Sequence of the second protein:
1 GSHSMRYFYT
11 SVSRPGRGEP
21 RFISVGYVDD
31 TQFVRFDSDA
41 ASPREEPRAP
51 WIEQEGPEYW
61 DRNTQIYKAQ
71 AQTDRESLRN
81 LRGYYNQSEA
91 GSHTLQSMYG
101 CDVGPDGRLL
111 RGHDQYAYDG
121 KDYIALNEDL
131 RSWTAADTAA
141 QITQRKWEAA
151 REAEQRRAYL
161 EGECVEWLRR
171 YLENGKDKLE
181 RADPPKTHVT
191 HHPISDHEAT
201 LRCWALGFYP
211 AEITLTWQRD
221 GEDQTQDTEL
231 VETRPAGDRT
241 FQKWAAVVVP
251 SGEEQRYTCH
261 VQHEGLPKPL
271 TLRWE

These two protein chains interact to form a complex.

Sequence of the first protein:
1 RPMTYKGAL

Interface contacts:
Residue Q70 in the second protein contacts residue K6 in the first protein (closest heavy-atom distance 3.5 Å).
Residue Y116 in the second protein interacts with residue K6 in the first protein (closest heavy-atom distance 3.2 Å).
Residue I66 in the second protein is in contact with residue M3 in the first protein (closest heavy-atom distance 3.6 Å).
Residue L95 in the second protein is in contact with residue L9 in the first protein (closest heavy-atom distance 3.9 Å).
Residue Y84 in the second protein interacts with residue L9 in the first protein (closest heavy-atom distance 3.1 Å).
Residue W147 in the second protein contacts residue L9 in the first protein (closest heavy-atom distance 3.7 Å).
Residue Y9 in the second protein is in contact with residue P2 in the first protein (closest heavy-atom distance 3.5 Å).
Residue E163 in the second protein interacts with residue R1 in the first protein (closest heavy-atom distance 2.8 Å).
Residue W167 in the second protein interacts with residue R1 in the first protein (closest heavy-atom distance 3.0 Å).
Residue E152 in the second protein interacts with residue K6 in the first protein (closest heavy-atom distance 3.7 Å).
Residue L81 in the second protein interacts with residue L9 in the first protein (closest heavy-atom distance 4.3 Å).
Residue W147 in the second protein interacts with residue G7 in the first protein (closest heavy-atom distance 3.7 Å).
Residue Y99 in the second protein is in contact with residue K6 in the first protein (closest heavy-atom distance 3.5 Å).
Residue E76 in the second protein interacts with residue A8 in the first protein (closest heavy-atom distance 3.6 Å).
Residue R156 in the second protein interacts with residue K6 in the first protein (closest heavy-atom distance 3.4 Å).
Residue Y123 in the second protein is in contact with residue L9 in the first protein (closest heavy-atom distance 3.6 Å).
Residue T73 in the second protein interacts with residue G7 in the first protein (closest heavy-atom distance 4.0 Å).
Residue T73 in the second protein is in contact with residue K6 in the first protein (closest heavy-atom distance 3.5 Å).
Residue Y171 in the second protein interacts with residue R1 in the first protein (closest heavy-atom distance 2.7 Å).
Residue S77 in the second protein interacts with residue G7 in the first protein (closest heavy-atom distance 5.0 Å).
Residue S97 in the second protein interacts with residue K6 in the first protein (closest heavy-atom distance 4.2 Å).
Residue R62 in the second protein interacts with residue T4 in the first protein (closest heavy-atom distance 4.7 Å).
Residue K146 in the second protein interacts with residue L9 in the first protein (closest heavy-atom distance 2.7 Å).
Residue E152 in the second protein interacts with residue Y5 in the first protein (closest heavy-atom distance 4.1 Å).
Residue E152 in the second protein interacts with residue G7 in the first protein (closest heavy-atom distance 2.8 Å).
Residue R156 in the second protein interacts with residue G7 in the first protein (closest heavy-atom distance 4.0 Å).
Residue N63 in the second protein is in contact with residue R1 in the first protein (closest heavy-atom distance 3.5 Å).
Residue D114 in the second protein contacts residue K6 in the first protein (closest heavy-atom distance 3.4 Å).
Residue Y9 in the second protein interacts with residue K6 in the first protein (closest heavy-atom distance 4.8 Å).
Residue N80 in the second protein is in contact with residue A8 in the first protein (closest heavy-atom distance 4.5 Å).
Residue M5 in the second protein contacts residue R1 in the first protein (closest heavy-atom distance 4.5 Å).
Residue R62 in the second protein interacts with residue P2 in the first protein (closest heavy-atom distance 4.5 Å).
Residue Y9 in the second protein is in contact with residue M3 in the first protein (closest heavy-atom distance 4.1 Å).
Residue S77 in the second protein interacts with residue A8 in the first protein (closest heavy-atom distance 3.5 Å).
Residue Y7 in the second protein is in contact with residue R1 in the first protein (closest heavy-atom distance 3.2 Å).
Residue N63 in the second protein interacts with residue P2 in the first protein (closest heavy-atom distance 3.6 Å).
Residue E163 in the second protein interacts with residue P2 in the first protein (closest heavy-atom distance 4.1 Å).
Residue T143 in the second protein contacts residue L9 in the first protein (closest heavy-atom distance 2.6 Å).
Residue E45 in the second protein contacts residue P2 in the first protein (closest heavy-atom distance 4.3 Å).
Residue K146 in the second protein is in contact with residue A8 in the first protein (closest heavy-atom distance 3.4 Å).
Residue R62 in the second protein interacts with residue R1 in the first protein (closest heavy-atom distance 3.3 Å).
Residue N80 in the second protein contacts residue L9 in the first protein (closest heavy-atom distance 2.9 Å).
Residue Y159 in the second protein is in contact with residue R1 in the first protein (closest heavy-atom distance 2.7 Å).
Residue Y7 in the second protein contacts residue P2 in the first protein (closest heavy-atom distance 3.4 Å).
Residue Q155 in the second protein interacts with residue M3 in the first protein (closest heavy-atom distance 3.3 Å).
Residue T73 in the second protein is in contact with residue A8 in the first protein (closest heavy-atom distance 3.7 Å).
Residue Y99 in the second protein interacts with residue P2 in the first protein (closest heavy-atom distance 3.2 Å).
Residue I66 in the second protein interacts with residue T4 in the first protein (closest heavy-atom distance 3.8 Å).
Residue W147 in the second protein contacts residue A8 in the first protein (closest heavy-atom distance 3.0 Å).
Residue I66 in the second protein contacts residue P2 in the first protein (closest heavy-atom distance 3.9 Å).
Residue R156 in the second protein contacts residue M3 in the first protein (closest heavy-atom distance 3.7 Å).
Residue Y59 in the second protein contacts residue R1 in the first protein (closest heavy-atom distance 4.2 Å).
Residue I124 in the second protein contacts residue L9 in the first protein (closest heavy-atom distance 5.0 Å).
Residue Q70 in the second protein contacts residue M3 in the first protein (closest heavy-atom distance 4.6 Å).
Residue Y116 in the second protein is in contact with residue L9 in the first protein (closest heavy-atom distance 3.8 Å).
Residue Y159 in the second protein contacts residue M3 in the first protein (closest heavy-atom distance 3.6 Å).
Residue S77 in the second protein is in contact with residue L9 in the first protein (closest heavy-atom distance 2.9 Å).
Residue Y159 in the second protein is in contact with residue P2 in the first protein (closest heavy-atom distance 3.7 Å).
Residue Y67 in the second protein interacts with residue P2 in the first protein (closest heavy-atom distance 3.5 Å).
Residue Y99 in the second protein interacts with residue M3 in the first protein (closest heavy-atom distance 3.1 Å).